This data describes a binding interaction between two proteins.

Contacts between the two chains:
Residue L251 in the first protein is in contact with residue D16 in the second protein (closest heavy-atom distance 4.6 Å).
Residue L249 in the first protein interacts with residue D16 in the second protein (closest heavy-atom distance 4.2 Å).
Residue A357 in the first protein interacts with residue D60 in the second protein (closest heavy-atom distance 4.1 Å).
Residue E356 in the first protein is in contact with residue H41 in the second protein (closest heavy-atom distance 3.3 Å).
Residue A357 in the first protein interacts with residue H41 in the second protein (closest heavy-atom distance 4.3 Å).

Sequence of the second protein:
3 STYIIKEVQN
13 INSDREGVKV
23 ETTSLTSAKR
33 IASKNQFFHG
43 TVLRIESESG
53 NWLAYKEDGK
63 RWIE

Sequence of the first protein:
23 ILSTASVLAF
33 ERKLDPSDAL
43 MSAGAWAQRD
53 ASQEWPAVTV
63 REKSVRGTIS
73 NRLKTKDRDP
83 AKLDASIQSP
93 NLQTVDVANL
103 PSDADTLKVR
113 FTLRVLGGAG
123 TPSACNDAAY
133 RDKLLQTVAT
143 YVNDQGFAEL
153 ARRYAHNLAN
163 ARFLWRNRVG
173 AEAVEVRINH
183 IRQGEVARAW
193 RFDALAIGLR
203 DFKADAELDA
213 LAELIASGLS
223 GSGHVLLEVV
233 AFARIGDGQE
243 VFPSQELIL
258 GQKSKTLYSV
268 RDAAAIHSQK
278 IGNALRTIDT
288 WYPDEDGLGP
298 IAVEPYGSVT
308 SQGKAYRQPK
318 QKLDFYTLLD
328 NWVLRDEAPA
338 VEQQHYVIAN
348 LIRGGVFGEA